Sequence of the second protein:
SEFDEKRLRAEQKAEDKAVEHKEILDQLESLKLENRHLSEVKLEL

The following describes two proteins that form a bound complex.

Interface contacts:
Residue V46 in the first protein is in contact with residue V46 in the second protein (closest heavy-atom distance 3.6 Å).
Residue I28 in the first protein contacts residue I28 in the second protein (closest heavy-atom distance 3.6 Å).
Residue N39 in the first protein interacts with residue L35 in the second protein (closest heavy-atom distance 4.3 Å).
Residue L49 in the first protein interacts with residue V46 in the second protein (closest heavy-atom distance 4.1 Å).
Residue E38 in the first protein contacts residue N39 in the second protein (closest heavy-atom distance 3.2 Å).
Residue V46 in the first protein contacts residue L49 in the second protein (closest heavy-atom distance 4.3 Å).
Residue N39 in the first protein interacts with residue L42 in the second protein (closest heavy-atom distance 3.5 Å).
Residue L42 in the first protein interacts with residue S43 in the second protein (closest heavy-atom distance 4.2 Å).
Residue L35 in the first protein is in contact with residue N39 in the second protein (closest heavy-atom distance 3.4 Å).
Residue N39 in the first protein is in contact with residue N39 in the second protein (closest heavy-atom distance 3.2 Å).
Residue L35 in the first protein contacts residue K36 in the second protein (closest heavy-atom distance 4.5 Å).
Residue L32 in the first protein is in contact with residue I28 in the second protein (closest heavy-atom distance 4.8 Å).
Residue L35 in the first protein interacts with residue L32 in the second protein (closest heavy-atom distance 4.1 Å).
Residue L42 in the first protein contacts residue L42 in the second protein (closest heavy-atom distance 4.0 Å).
Residue L32 in the first protein is in contact with residue Q31 in the second protein (closest heavy-atom distance 4.8 Å).
Residue K36 in the first protein contacts residue L35 in the second protein (closest heavy-atom distance 4.3 Å).
Residue L42 in the first protein is in contact with residue N39 in the second protein (closest heavy-atom distance 3.4 Å).
Residue N39 in the first protein interacts with residue E38 in the second protein (closest heavy-atom distance 3.2 Å).
Residue S43 in the first protein contacts residue L42 in the second protein (closest heavy-atom distance 3.1 Å).
Residue L35 in the first protein interacts with residue L35 in the second protein (closest heavy-atom distance 4.0 Å).
Residue L32 in the first protein is in contact with residue L32 in the second protein (closest heavy-atom distance 3.6 Å).
Residue L32 in the first protein is in contact with residue L35 in the second protein (closest heavy-atom distance 4.3 Å).
Residue L49 in the first protein contacts residue L49 in the second protein (closest heavy-atom distance 3.8 Å).
Residue V46 in the first protein contacts residue L42 in the second protein (closest heavy-atom distance 4.2 Å).
Residue E50 in the first protein interacts with residue L49 in the second protein (closest heavy-atom distance 3.6 Å).
Residue L49 in the first protein is in contact with residue E50 in the second protein (closest heavy-atom distance 4.2 Å).
Residue L42 in the first protein contacts residue V46 in the second protein (closest heavy-atom distance 4.1 Å).

Sequence of the first protein:
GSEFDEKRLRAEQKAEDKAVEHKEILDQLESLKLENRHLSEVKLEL